Sequence of chain B:
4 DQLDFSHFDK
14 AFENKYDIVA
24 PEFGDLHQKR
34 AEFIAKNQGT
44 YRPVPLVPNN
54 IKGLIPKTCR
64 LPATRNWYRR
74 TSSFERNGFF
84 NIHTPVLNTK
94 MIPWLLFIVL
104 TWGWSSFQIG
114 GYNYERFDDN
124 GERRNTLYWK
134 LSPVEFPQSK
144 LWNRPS

Contacts between the two chains:
Residue L134 in chain B is in contact with residue W63 in chain A (closest heavy-atom distance 5.0 Å).
Residue L134 in chain B interacts with residue Y59 in chain A (closest heavy-atom distance 3.7 Å).
Residue L144 in chain B interacts with residue H39 in chain A (closest heavy-atom distance 3.9 Å).
Residue G114 in chain B interacts with residue W42 in chain A (closest heavy-atom distance 3.3 Å).
Residue Y131 in chain B interacts with residue Y59 in chain A (closest heavy-atom distance 4.5 Å).
Residue S142 in chain B contacts residue F50 in chain A (closest heavy-atom distance 4.5 Å).
Residue Y131 in chain B contacts residue R67 in chain A (closest heavy-atom distance 3.9 Å).
Residue R147 in chain B contacts residue H39 in chain A (closest heavy-atom distance 4.6 Å).
Residue S135 in chain B contacts residue H56 in chain A (closest heavy-atom distance 3.2 Å).
Residue S142 in chain B contacts residue L46 in chain A (closest heavy-atom distance 3.8 Å).
Residue Q111 in chain B is in contact with residue W42 in chain A (closest heavy-atom distance 3.5 Å).
Residue F139 in chain B interacts with residue F50 in chain A (closest heavy-atom distance 3.4 Å).
Residue F110 in chain B interacts with residue W42 in chain A (closest heavy-atom distance 4.2 Å).
Residue W107 in chain B contacts residue P38 in chain A (closest heavy-atom distance 4.1 Å).
Residue V137 in chain B contacts residue A49 in chain A (closest heavy-atom distance 4.4 Å).
Residue E118 in chain B is in contact with residue H45 in chain A (closest heavy-atom distance 2.6 Å).
Residue L134 in chain B interacts with residue R67 in chain A (closest heavy-atom distance 3.8 Å).
Residue P140 in chain B interacts with residue H45 in chain A (closest heavy-atom distance 3.7 Å).
Residue Q141 in chain B contacts residue W42 in chain A (closest heavy-atom distance 3.0 Å).
Residue Y115 in chain B contacts residue W42 in chain A (closest heavy-atom distance 3.6 Å).
Residue W107 in chain B is in contact with residue W36 in chain A (closest heavy-atom distance 4.6 Å).
Residue Q111 in chain B interacts with residue P38 in chain A (closest heavy-atom distance 3.1 Å).
Residue W132 in chain B contacts residue V52 in chain A (closest heavy-atom distance 4.4 Å).
Residue W107 in chain B interacts with residue H39 in chain A (closest heavy-atom distance 4.2 Å).
Residue V137 in chain B contacts residue V52 in chain A (closest heavy-atom distance 3.9 Å).
Residue L103 in chain B contacts residue I35 in chain A (closest heavy-atom distance 4.2 Å).
Residue F139 in chain B interacts with residue A49 in chain A (closest heavy-atom distance 4.0 Å).
Residue F139 in chain B interacts with residue N53 in chain A (closest heavy-atom distance 3.4 Å).
Residue V137 in chain B is in contact with residue N53 in chain A (closest heavy-atom distance 3.4 Å).
Residue W132 in chain B contacts residue H56 in chain A (closest heavy-atom distance 3.1 Å).
Residue K133 in chain B interacts with residue A60 in chain A (closest heavy-atom distance 4.8 Å).
Residue V137 in chain B is in contact with residue H56 in chain A (closest heavy-atom distance 3.8 Å).
Residue E118 in chain B is in contact with residue W42 in chain A (closest heavy-atom distance 3.4 Å).
Residue P136 in chain B contacts residue N53 in chain A (closest heavy-atom distance 3.9 Å).
Residue S108 in chain B is in contact with residue P38 in chain A (closest heavy-atom distance 4.0 Å).
Residue L99 in chain B contacts residue I31 in chain A (closest heavy-atom distance 4.5 Å).
Residue W107 in chain B interacts with residue I35 in chain A (closest heavy-atom distance 3.6 Å).
Residue P140 in chain B contacts residue L46 in chain A (closest heavy-atom distance 3.6 Å).
Residue L134 in chain B contacts residue G64 in chain A (closest heavy-atom distance 4.1 Å).
Residue L134 in chain B contacts residue A60 in chain A (closest heavy-atom distance 3.7 Å).
Residue L103 in chain B contacts residue I31 in chain A (closest heavy-atom distance 3.7 Å).
Residue P140 in chain B contacts residue W42 in chain A (closest heavy-atom distance 3.4 Å).
Residue Q141 in chain B contacts residue L46 in chain A (closest heavy-atom distance 3.6 Å).
Residue P140 in chain B is in contact with residue A49 in chain A (closest heavy-atom distance 3.7 Å).
Residue Q111 in chain B is in contact with residue H39 in chain A (closest heavy-atom distance 3.8 Å).
Residue K133 in chain B interacts with residue H56 in chain A (closest heavy-atom distance 3.9 Å).
Residue K133 in chain B is in contact with residue Y59 in chain A (closest heavy-atom distance 3.2 Å).

These two protein chains interact to form a complex.

Sequence of chain A:
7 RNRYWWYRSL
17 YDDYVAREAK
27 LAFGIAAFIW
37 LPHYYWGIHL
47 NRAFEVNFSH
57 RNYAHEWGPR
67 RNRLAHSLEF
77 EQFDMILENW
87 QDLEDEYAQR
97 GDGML